Sequence of protein 2:
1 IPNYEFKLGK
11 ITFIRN

Sequence of protein 1:
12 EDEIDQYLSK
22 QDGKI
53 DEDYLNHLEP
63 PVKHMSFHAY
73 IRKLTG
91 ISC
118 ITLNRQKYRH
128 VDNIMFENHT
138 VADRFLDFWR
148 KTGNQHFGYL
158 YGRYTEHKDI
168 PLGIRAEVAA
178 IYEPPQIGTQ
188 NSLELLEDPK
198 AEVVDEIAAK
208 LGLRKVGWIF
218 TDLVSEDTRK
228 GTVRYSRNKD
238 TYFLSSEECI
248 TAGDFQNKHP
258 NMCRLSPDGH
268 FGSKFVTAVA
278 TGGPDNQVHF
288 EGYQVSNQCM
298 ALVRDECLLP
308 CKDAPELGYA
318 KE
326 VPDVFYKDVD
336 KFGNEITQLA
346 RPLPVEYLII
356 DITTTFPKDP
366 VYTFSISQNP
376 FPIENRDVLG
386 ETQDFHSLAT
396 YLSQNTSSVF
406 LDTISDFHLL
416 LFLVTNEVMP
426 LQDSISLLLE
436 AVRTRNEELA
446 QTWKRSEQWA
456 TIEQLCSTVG

This data describes a binding interaction between two proteins.

Residue-level contacts at the interface:
Residue T248 in protein 1 is in contact with residue L8 in protein 2 (closest heavy-atom distance 4.1 Å).
Residue P307 in protein 1 interacts with residue F6 in protein 2 (closest heavy-atom distance 3.5 Å).
Residue T248 in protein 1 contacts residue I11 in protein 2 (closest heavy-atom distance 3.1 Å).
Residue P307 in protein 1 is in contact with residue N3 in protein 2 (closest heavy-atom distance 3.3 Å).
Residue K309 in protein 1 interacts with residue Y4 in protein 2 (closest heavy-atom distance 4.2 Å).
Residue C308 in protein 1 is in contact with residue N3 in protein 2 (closest heavy-atom distance 3.5 Å).
Residue K309 in protein 1 contacts residue P2 in protein 2 (closest heavy-atom distance 3.0 Å).
Residue L190 in protein 1 interacts with residue I11 in protein 2 (closest heavy-atom distance 2.7 Å).
Residue Q187 in protein 1 is in contact with residue R15 in protein 2 (closest heavy-atom distance 3.0 Å).
Residue Y316 in protein 1 contacts residue I1 in protein 2 (closest heavy-atom distance 4.4 Å).
Residue E245 in protein 1 is in contact with residue I11 in protein 2 (closest heavy-atom distance 3.7 Å).
Residue L190 in protein 1 is in contact with residue F13 in protein 2 (closest heavy-atom distance 4.1 Å).
Residue E244 in protein 1 interacts with residue F6 in protein 2 (closest heavy-atom distance 3.6 Å).
Residue E244 in protein 1 contacts residue I11 in protein 2 (closest heavy-atom distance 3.4 Å).
Residue C308 in protein 1 contacts residue P2 in protein 2 (closest heavy-atom distance 3.1 Å).
Residue D219 in protein 1 contacts residue R15 in protein 2 (closest heavy-atom distance 2.6 Å).
Residue S189 in protein 1 is in contact with residue F13 in protein 2 (closest heavy-atom distance 3.4 Å).
Residue E244 in protein 1 is in contact with residue T12 in protein 2 (closest heavy-atom distance 3.0 Å).
Residue S189 in protein 1 interacts with residue I11 in protein 2 (closest heavy-atom distance 3.3 Å).
Residue P307 in protein 1 contacts residue E5 in protein 2 (closest heavy-atom distance 3.6 Å).
Residue T248 in protein 1 is in contact with residue F6 in protein 2 (closest heavy-atom distance 4.4 Å).
Residue E244 in protein 1 contacts residue K10 in protein 2 (closest heavy-atom distance 3.4 Å).
Residue E244 in protein 1 interacts with residue E5 in protein 2 (closest heavy-atom distance 3.4 Å).
Residue L306 in protein 1 is in contact with residue Y4 in protein 2 (closest heavy-atom distance 4.4 Å).
Residue W215 in protein 1 interacts with residue I11 in protein 2 (closest heavy-atom distance 4.5 Å).
Residue V221 in protein 1 is in contact with residue R15 in protein 2 (closest heavy-atom distance 3.4 Å).
Residue D310 in protein 1 interacts with residue P2 in protein 2 (closest heavy-atom distance 3.0 Å).
Residue D251 in protein 1 interacts with residue L8 in protein 2 (closest heavy-atom distance 3.0 Å).
Residue K309 in protein 1 interacts with residue E5 in protein 2 (closest heavy-atom distance 4.2 Å).
Residue N188 in protein 1 interacts with residue R15 in protein 2 (closest heavy-atom distance 3.3 Å).
Residue D219 in protein 1 contacts residue F13 in protein 2 (closest heavy-atom distance 3.9 Å).
Residue I247 in protein 1 is in contact with residue L8 in protein 2 (closest heavy-atom distance 4.2 Å).
Residue Y239 in protein 1 contacts residue I14 in protein 2 (closest heavy-atom distance 4.0 Å).
Residue S189 in protein 1 interacts with residue T12 in protein 2 (closest heavy-atom distance 4.4 Å).
Residue T218 in protein 1 interacts with residue F13 in protein 2 (closest heavy-atom distance 3.6 Å).
Residue L190 in protein 1 is in contact with residue K10 in protein 2 (closest heavy-atom distance 3.3 Å).
Residue D310 in protein 1 is in contact with residue I1 in protein 2 (closest heavy-atom distance 3.2 Å).
Residue S189 in protein 1 contacts residue K10 in protein 2 (closest heavy-atom distance 3.7 Å).
Residue L190 in protein 1 contacts residue G9 in protein 2 (closest heavy-atom distance 4.1 Å).
Residue E191 in protein 1 interacts with residue K10 in protein 2 (closest heavy-atom distance 3.7 Å).
Residue N188 in protein 1 interacts with residue F13 in protein 2 (closest heavy-atom distance 3.0 Å).
Residue N188 in protein 1 contacts residue T12 in protein 2 (closest heavy-atom distance 3.7 Å).
Residue K309 in protein 1 is in contact with residue N3 in protein 2 (closest heavy-atom distance 3.1 Å).
Residue L314 in protein 1 interacts with residue I1 in protein 2 (closest heavy-atom distance 3.4 Å).
Residue D310 in protein 1 is in contact with residue I14 in protein 2 (closest heavy-atom distance 3.7 Å).
Residue C308 in protein 1 is in contact with residue I14 in protein 2 (closest heavy-atom distance 4.5 Å).
Residue I247 in protein 1 is in contact with residue F6 in protein 2 (closest heavy-atom distance 3.8 Å).
Residue N188 in protein 1 is in contact with residue I11 in protein 2 (closest heavy-atom distance 4.5 Å).
Residue R234 in protein 1 contacts residue F13 in protein 2 (closest heavy-atom distance 3.5 Å).
Residue E245 in protein 1 contacts residue F13 in protein 2 (closest heavy-atom distance 3.5 Å).
Residue L192 in protein 1 is in contact with residue G9 in protein 2 (closest heavy-atom distance 2.6 Å).
Residue Q152 in protein 1 contacts residue R15 in protein 2 (closest heavy-atom distance 3.3 Å).
Residue P312 in protein 1 is in contact with residue I14 in protein 2 (closest heavy-atom distance 3.7 Å).
Residue Y316 in protein 1 interacts with residue N3 in protein 2 (closest heavy-atom distance 3.0 Å).
Residue Q152 in protein 1 interacts with residue F13 in protein 2 (closest heavy-atom distance 3.4 Å).
Residue K318 in protein 1 interacts with residue N3 in protein 2 (closest heavy-atom distance 3.7 Å).
Residue E191 in protein 1 is in contact with residue G9 in protein 2 (closest heavy-atom distance 3.4 Å).
Residue F217 in protein 1 contacts residue F13 in protein 2 (closest heavy-atom distance 3.8 Å).
Residue C308 in protein 1 interacts with residue I1 in protein 2 (closest heavy-atom distance 3.9 Å).
Residue K309 in protein 1 contacts residue I14 in protein 2 (closest heavy-atom distance 4.0 Å).